Contacts between the two chains:
Residue K109 in chain A interacts with residue I106 in chain B (closest heavy-atom distance 3.4 Å).
Residue G120 in chain A contacts residue L123 in chain B (closest heavy-atom distance 3.6 Å).
Residue Q187 in chain A contacts residue Q187 in chain B (closest heavy-atom distance 2.7 Å).
Residue L191 in chain A interacts with residue Q187 in chain B (closest heavy-atom distance 3.9 Å).
Residue Q188 in chain A contacts residue Q187 in chain B (closest heavy-atom distance 2.6 Å).
Residue M130 in chain A contacts residue M130 in chain B (closest heavy-atom distance 3.8 Å).
Residue I106 in chain A interacts with residue V105 in chain B (closest heavy-atom distance 3.7 Å).
Residue F159 in chain A interacts with residue F159 in chain B (closest heavy-atom distance 3.7 Å).
Residue L102 in chain A is in contact with residue L102 in chain B (closest heavy-atom distance 3.5 Å).
Residue L173 in chain A contacts residue L173 in chain B (closest heavy-atom distance 3.9 Å).
Residue L145 in chain A interacts with residue K144 in chain B (closest heavy-atom distance 3.8 Å).
Residue L180 in chain A contacts residue L180 in chain B (closest heavy-atom distance 3.5 Å).
Residue D112 in chain A interacts with residue L113 in chain B (closest heavy-atom distance 3.5 Å).
Residue L113 in chain A contacts residue K109 in chain B (closest heavy-atom distance 3.9 Å).
Residue L191 in chain A contacts residue L191 in chain B (closest heavy-atom distance 3.6 Å).
Residue L148 in chain A interacts with residue L145 in chain B (closest heavy-atom distance 3.6 Å).
Residue L124 in chain A interacts with residue L123 in chain B (closest heavy-atom distance 3.8 Å).
Residue L173 in chain A contacts residue V170 in chain B (closest heavy-atom distance 3.8 Å).
Residue W166 in chain A is in contact with residue E167 in chain B (closest heavy-atom distance 3.0 Å).
Residue V170 in chain A contacts residue W166 in chain B (closest heavy-atom distance 3.7 Å).
Residue E151 in chain A is in contact with residue K152 in chain B (closest heavy-atom distance 3.4 Å).
Residue R162 in chain A contacts residue F159 in chain B (closest heavy-atom distance 3.4 Å).
Residue H138 in chain A interacts with residue L141 in chain B (closest heavy-atom distance 3.8 Å).
Residue L184 in chain A interacts with residue Q187 in chain B (closest heavy-atom distance 3.4 Å).
Residue E149 in chain A is in contact with residue L148 in chain B (closest heavy-atom distance 3.4 Å).
Residue W166 in chain A interacts with residue V170 in chain B (closest heavy-atom distance 3.7 Å).
Residue L180 in chain A contacts residue L184 in chain B (closest heavy-atom distance 3.8 Å).
Residue W166 in chain A interacts with residue W166 in chain B (closest heavy-atom distance 3.4 Å).
Residue W166 in chain A is in contact with residue E163 in chain B (closest heavy-atom distance 3.8 Å).
Residue L155 in chain A is in contact with residue K152 in chain B (closest heavy-atom distance 3.7 Å).
Residue L184 in chain A is in contact with residue L184 in chain B (closest heavy-atom distance 3.5 Å).
Residue L123 in chain A is in contact with residue N127 in chain B (closest heavy-atom distance 3.7 Å).
Residue L191 in chain A is in contact with residue H190 in chain B (closest heavy-atom distance 3.8 Å).
Residue R169 in chain A contacts residue E174 in chain B (closest heavy-atom distance 3.1 Å).
Residue Q187 in chain A interacts with residue L191 in chain B (closest heavy-atom distance 3.5 Å).
Residue R162 in chain A interacts with residue E163 in chain B (closest heavy-atom distance 3.0 Å).
Residue Q181 in chain A contacts residue L180 in chain B (closest heavy-atom distance 3.6 Å).
Residue V177 in chain A is in contact with residue V177 in chain B (closest heavy-atom distance 3.3 Å).
Residue L123 in chain A interacts with residue G120 in chain B (closest heavy-atom distance 3.4 Å).
Residue M137 in chain A interacts with residue M137 in chain B (closest heavy-atom distance 3.3 Å).
Residue Y134 in chain A contacts residue M137 in chain B (closest heavy-atom distance 3.8 Å).
Residue K152 in chain A contacts residue E151 in chain B (closest heavy-atom distance 3.8 Å).
Residue E163 in chain A is in contact with residue W166 in chain B (closest heavy-atom distance 2.6 Å).
Residue Y134 in chain A contacts residue Y134 in chain B (closest heavy-atom distance 3.8 Å).
Residue R156 in chain A contacts residue L155 in chain B (closest heavy-atom distance 3.6 Å).
Residue M137 in chain A contacts residue Y134 in chain B (closest heavy-atom distance 3.4 Å).
Residue L113 in chain A is in contact with residue L113 in chain B (closest heavy-atom distance 3.5 Å).
Residue I106 in chain A is in contact with residue I106 in chain B (closest heavy-atom distance 3.3 Å).
Residue L184 in chain A contacts residue L180 in chain B (closest heavy-atom distance 3.7 Å).
Residue Q187 in chain A contacts residue Q188 in chain B (closest heavy-atom distance 3.6 Å).
Residue L180 in chain A contacts residue Q181 in chain B (closest heavy-atom distance 3.6 Å).
Residue N127 in chain A contacts residue M130 in chain B (closest heavy-atom distance 3.8 Å).
Residue V170 in chain A interacts with residue R169 in chain B (closest heavy-atom distance 3.9 Å).
Residue L124 in chain A contacts residue R126 in chain B (closest heavy-atom distance 3.9 Å).
Residue N127 in chain A is in contact with residue R126 in chain B (closest heavy-atom distance 3.0 Å).
Residue Y134 in chain A is in contact with residue Q133 in chain B (closest heavy-atom distance 3.5 Å).
Residue N127 in chain A contacts residue N127 in chain B (closest heavy-atom distance 2.8 Å).
Residue R169 in chain A is in contact with residue V170 in chain B (closest heavy-atom distance 3.6 Å).
Residue L141 in chain A interacts with residue L141 in chain B (closest heavy-atom distance 3.5 Å).
Residue E163 in chain A is in contact with residue R162 in chain B (closest heavy-atom distance 3.8 Å).

Sequence of chain B:
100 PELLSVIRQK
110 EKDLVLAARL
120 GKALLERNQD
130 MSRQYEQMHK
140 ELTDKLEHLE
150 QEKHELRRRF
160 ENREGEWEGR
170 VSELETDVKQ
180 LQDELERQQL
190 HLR

Sequence of chain A:
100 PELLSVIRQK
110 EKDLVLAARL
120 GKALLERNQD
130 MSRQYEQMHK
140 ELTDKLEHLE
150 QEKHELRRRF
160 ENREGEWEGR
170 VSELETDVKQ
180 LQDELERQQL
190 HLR

The following describes two proteins that form a bound complex.